Sequence of protein 1:
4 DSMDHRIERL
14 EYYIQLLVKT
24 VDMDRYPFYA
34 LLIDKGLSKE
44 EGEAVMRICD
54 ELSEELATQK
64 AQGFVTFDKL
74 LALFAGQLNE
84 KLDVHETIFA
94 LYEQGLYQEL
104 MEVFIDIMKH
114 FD

Sequence of protein 2:
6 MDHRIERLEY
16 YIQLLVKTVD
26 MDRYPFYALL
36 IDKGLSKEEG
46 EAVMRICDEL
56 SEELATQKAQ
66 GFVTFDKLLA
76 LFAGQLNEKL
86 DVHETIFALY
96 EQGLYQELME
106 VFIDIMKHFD

Residue-level contacts at the interface:
Residue I17 in protein 1 contacts residue Y16 in protein 2 (closest heavy-atom distance 3.9 Å).
Residue Y29 in protein 1 is in contact with residue V24 in protein 2 (closest heavy-atom distance 4.6 Å).
Residue V21 in protein 1 interacts with residue L20 in protein 2 (closest heavy-atom distance 4.4 Å).
Residue G39 in protein 1 contacts residue R12 in protein 2 (closest heavy-atom distance 3.0 Å).
Residue I10 in protein 1 contacts residue I10 in protein 2 (closest heavy-atom distance 3.7 Å).
Residue L13 in protein 1 is in contact with residue L13 in protein 2 (closest heavy-atom distance 3.5 Å).
Residue E14 in protein 1 contacts residue L13 in protein 2 (closest heavy-atom distance 3.9 Å).
Residue L35 in protein 1 is in contact with residue Y15 in protein 2 (closest heavy-atom distance 3.6 Å).
Residue K42 in protein 1 interacts with residue Y15 in protein 2 (closest heavy-atom distance 3.4 Å).
Residue R28 in protein 1 is in contact with residue V24 in protein 2 (closest heavy-atom distance 4.2 Å).
Residue Y32 in protein 1 interacts with residue L19 in protein 2 (closest heavy-atom distance 3.8 Å).
Residue D7 in protein 1 contacts residue M6 in protein 2 (closest heavy-atom distance 3.2 Å).
Residue S41 in protein 1 contacts residue R12 in protein 2 (closest heavy-atom distance 4.1 Å).
Residue Y32 in protein 1 contacts residue K22 in protein 2 (closest heavy-atom distance 3.6 Å).
Residue I17 in protein 1 contacts residue L13 in protein 2 (closest heavy-atom distance 3.6 Å).
Residue D7 in protein 1 interacts with residue R9 in protein 2 (closest heavy-atom distance 2.5 Å).
Residue E11 in protein 1 contacts residue R9 in protein 2 (closest heavy-atom distance 3.3 Å).
Residue Y29 in protein 1 is in contact with residue T23 in protein 2 (closest heavy-atom distance 3.6 Å).
Residue K42 in protein 1 interacts with residue Q18 in protein 2 (closest heavy-atom distance 3.3 Å).
Residue Y32 in protein 1 interacts with residue T23 in protein 2 (closest heavy-atom distance 4.4 Å).
Residue G39 in protein 1 contacts residue Y16 in protein 2 (closest heavy-atom distance 3.1 Å).
Residue Y29 in protein 1 contacts residue K22 in protein 2 (closest heavy-atom distance 3.5 Å).
Residue R28 in protein 1 interacts with residue T23 in protein 2 (closest heavy-atom distance 3.3 Å).
Residue I10 in protein 1 is in contact with residue L13 in protein 2 (closest heavy-atom distance 4.0 Å).
Residue E46 in protein 1 is in contact with residue Y15 in protein 2 (closest heavy-atom distance 4.4 Å).
Residue L40 in protein 1 contacts residue R12 in protein 2 (closest heavy-atom distance 4.0 Å).
Residue L40 in protein 1 contacts residue Y15 in protein 2 (closest heavy-atom distance 4.0 Å).
Residue L20 in protein 1 contacts residue L20 in protein 2 (closest heavy-atom distance 4.1 Å).
Residue S41 in protein 1 interacts with residue Y16 in protein 2 (closest heavy-atom distance 4.6 Å).
Residue L35 in protein 1 is in contact with residue L19 in protein 2 (closest heavy-atom distance 4.0 Å).
Residue M6 in protein 1 interacts with residue M6 in protein 2 (closest heavy-atom distance 3.6 Å).
Residue G45 in protein 1 interacts with residue Y15 in protein 2 (closest heavy-atom distance 3.5 Å).
Residue E14 in protein 1 is in contact with residue R9 in protein 2 (closest heavy-atom distance 2.9 Å).
Residue I10 in protein 1 interacts with residue M6 in protein 2 (closest heavy-atom distance 3.3 Å).
Residue I36 in protein 1 contacts residue L19 in protein 2 (closest heavy-atom distance 3.8 Å).
Residue L35 in protein 1 interacts with residue Y16 in protein 2 (closest heavy-atom distance 4.0 Å).
Residue S41 in protein 1 interacts with residue Y15 in protein 2 (closest heavy-atom distance 3.6 Å).
Residue V24 in protein 1 is in contact with residue T23 in protein 2 (closest heavy-atom distance 4.2 Å).
Residue I10 in protein 1 interacts with residue R9 in protein 2 (closest heavy-atom distance 3.5 Å).
Residue I36 in protein 1 interacts with residue Y16 in protein 2 (closest heavy-atom distance 3.6 Å).
Residue I17 in protein 1 contacts residue I17 in protein 2 (closest heavy-atom distance 3.5 Å).
Residue D4 in protein 1 interacts with residue M6 in protein 2 (closest heavy-atom distance 4.7 Å).
Residue I36 in protein 1 contacts residue L20 in protein 2 (closest heavy-atom distance 3.7 Å).
Residue L40 in protein 1 is in contact with residue Y16 in protein 2 (closest heavy-atom distance 2.8 Å).
Residue R28 in protein 1 interacts with residue D25 in protein 2 (closest heavy-atom distance 3.9 Å).
Residue I17 in protein 1 is in contact with residue L20 in protein 2 (closest heavy-atom distance 3.7 Å).
Residue V24 in protein 1 contacts residue L20 in protein 2 (closest heavy-atom distance 3.8 Å).

These two protein chains interact to form a complex.